This data describes a binding interaction between two proteins.

Residue-level contacts at the interface:
Residue W73 in protein 2 interacts with residue P7 in protein 1 (closest heavy-atom distance 4.5 Å).
Residue F116 in protein 2 interacts with residue N5 in protein 1 (closest heavy-atom distance 3.9 Å).
Residue F33 in protein 2 interacts with residue F1 in protein 1 (closest heavy-atom distance 4.2 Å).
Residue Y171 in protein 2 interacts with residue F1 in protein 1 (closest heavy-atom distance 2.7 Å).
Residue M5 in protein 2 interacts with residue F1 in protein 1 (closest heavy-atom distance 3.9 Å).
Residue F74 in protein 2 interacts with residue N5 in protein 1 (closest heavy-atom distance 4.1 Å).
Residue Y159 in protein 2 contacts residue P3 in protein 1 (closest heavy-atom distance 3.6 Å).
Residue E63 in protein 2 contacts residue F1 in protein 1 (closest heavy-atom distance 3.4 Å).
Residue R62 in protein 2 interacts with residue F1 in protein 1 (closest heavy-atom distance 3.5 Å).
Residue Y156 in protein 2 contacts residue Y6 in protein 1 (closest heavy-atom distance 3.1 Å).
Residue A152 in protein 2 is in contact with residue Y6 in protein 1 (closest heavy-atom distance 3.6 Å).
Residue Q70 in protein 2 is in contact with residue P3 in protein 1 (closest heavy-atom distance 3.5 Å).
Residue Q97 in protein 2 interacts with residue N5 in protein 1 (closest heavy-atom distance 3.0 Å).
Residue G151 in protein 2 interacts with residue Y6 in protein 1 (closest heavy-atom distance 4.3 Å).
Residue Y59 in protein 2 interacts with residue F1 in protein 1 (closest heavy-atom distance 4.1 Å).
Residue E163 in protein 2 interacts with residue F1 in protein 1 (closest heavy-atom distance 3.6 Å).
Residue Y159 in protein 2 contacts residue F1 in protein 1 (closest heavy-atom distance 2.7 Å).
Residue Y7 in protein 2 contacts residue A2 in protein 1 (closest heavy-atom distance 3.3 Å).
Residue K66 in protein 2 is in contact with residue A2 in protein 1 (closest heavy-atom distance 3.0 Å).
Residue S150 in protein 2 is in contact with residue Y6 in protein 1 (closest heavy-atom distance 2.9 Å).
Residue Y156 in protein 2 interacts with residue G4 in protein 1 (closest heavy-atom distance 4.5 Å).
Residue K66 in protein 2 interacts with residue F1 in protein 1 (closest heavy-atom distance 3.3 Å).
Residue K66 in protein 2 is in contact with residue P3 in protein 1 (closest heavy-atom distance 4.8 Å).
Residue Y159 in protein 2 is in contact with residue A2 in protein 1 (closest heavy-atom distance 3.9 Å).
Residue Y7 in protein 2 contacts residue F1 in protein 1 (closest heavy-atom distance 2.8 Å).
Residue Y156 in protein 2 is in contact with residue N5 in protein 1 (closest heavy-atom distance 3.3 Å).
Residue Y7 in protein 2 interacts with residue P3 in protein 1 (closest heavy-atom distance 4.0 Å).
Residue S99 in protein 2 contacts residue P3 in protein 1 (closest heavy-atom distance 3.4 Å).
Residue E9 in protein 2 contacts residue P3 in protein 1 (closest heavy-atom distance 3.7 Å).
Residue H155 in protein 2 interacts with residue Y6 in protein 1 (closest heavy-atom distance 3.4 Å).
Residue Q70 in protein 2 is in contact with residue G4 in protein 1 (closest heavy-atom distance 3.5 Å).
Residue Q70 in protein 2 interacts with residue N5 in protein 1 (closest heavy-atom distance 2.9 Å).
Residue W167 in protein 2 is in contact with residue F1 in protein 1 (closest heavy-atom distance 3.2 Å).
Residue W73 in protein 2 contacts residue N5 in protein 1 (closest heavy-atom distance 3.3 Å).
Residue H155 in protein 2 contacts residue N5 in protein 1 (closest heavy-atom distance 4.0 Å).
Residue H155 in protein 2 is in contact with residue G4 in protein 1 (closest heavy-atom distance 2.6 Å).
Residue Q97 in protein 2 is in contact with residue P3 in protein 1 (closest heavy-atom distance 4.5 Å).
Residue W73 in protein 2 interacts with residue Y6 in protein 1 (closest heavy-atom distance 3.2 Å).
Residue Y45 in protein 2 interacts with residue A2 in protein 1 (closest heavy-atom distance 3.7 Å).
Residue E63 in protein 2 contacts residue A2 in protein 1 (closest heavy-atom distance 2.8 Å).

Sequence of protein 1:
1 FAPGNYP

Sequence of protein 2:
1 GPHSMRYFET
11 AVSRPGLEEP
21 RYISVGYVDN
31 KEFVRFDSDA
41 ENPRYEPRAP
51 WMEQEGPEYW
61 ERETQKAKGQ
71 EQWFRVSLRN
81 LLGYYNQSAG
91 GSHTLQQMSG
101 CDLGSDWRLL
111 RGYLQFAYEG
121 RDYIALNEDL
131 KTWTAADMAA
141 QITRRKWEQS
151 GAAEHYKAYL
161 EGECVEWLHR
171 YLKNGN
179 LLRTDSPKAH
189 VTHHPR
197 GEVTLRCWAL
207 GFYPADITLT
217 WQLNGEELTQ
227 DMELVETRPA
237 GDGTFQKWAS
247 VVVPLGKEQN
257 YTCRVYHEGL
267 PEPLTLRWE